Contacts between the two chains:
Residue Q212 in chain B is in contact with residue N4 in chain A (closest heavy-atom distance 3.7 Å).
Residue F27 in chain B is in contact with residue A8 in chain A (closest heavy-atom distance 3.8 Å).
Residue W290 in chain B contacts residue R10 in chain A (closest heavy-atom distance 3.8 Å).
Residue Y136 in chain B contacts residue R10 in chain A (closest heavy-atom distance 4.9 Å).
Residue Y209 in chain B contacts residue Q3 in chain A (closest heavy-atom distance 4.2 Å).
Residue N36 in chain B interacts with residue A12 in chain A (closest heavy-atom distance 3.4 Å).
Residue K184 in chain B is in contact with residue Q3 in chain A (closest heavy-atom distance 2.9 Å).
Residue P347 in chain B is in contact with residue N4 in chain A (closest heavy-atom distance 4.9 Å).
Residue E132 in chain B is in contact with residue R10 in chain A (closest heavy-atom distance 3.0 Å).
Residue F27 in chain B contacts residue I9 in chain A (closest heavy-atom distance 3.6 Å).
Residue P347 in chain B interacts with residue Q3 in chain A (closest heavy-atom distance 3.9 Å).
Residue F349 in chain B contacts residue F2 in chain A (closest heavy-atom distance 4.6 Å).
Residue Q212 in chain B interacts with residue Q3 in chain A (closest heavy-atom distance 2.9 Å).
Residue F27 in chain B contacts residue R10 in chain A (closest heavy-atom distance 3.5 Å).
Residue N140 in chain B is in contact with residue I9 in chain A (closest heavy-atom distance 3.7 Å).
Residue N36 in chain B contacts residue P11 in chain A (closest heavy-atom distance 3.2 Å).
Residue Y291 in chain B is in contact with residue P11 in chain A (closest heavy-atom distance 3.8 Å).
Residue Y136 in chain B interacts with residue P11 in chain A (closest heavy-atom distance 4.0 Å).
Residue F349 in chain B is in contact with residue P11 in chain A (closest heavy-atom distance 3.9 Å).
Residue M37 in chain B contacts residue R10 in chain A (closest heavy-atom distance 3.3 Å).
Residue M134 in chain B is in contact with residue R10 in chain A (closest heavy-atom distance 3.6 Å).
Residue H289 in chain B interacts with residue R10 in chain A (closest heavy-atom distance 3.0 Å).
Residue N36 in chain B interacts with residue A13 in chain A (closest heavy-atom distance 2.5 Å).
Residue Y291 in chain B is in contact with residue A12 in chain A (closest heavy-atom distance 2.7 Å).
Residue F349 in chain B interacts with residue M5 in chain A (closest heavy-atom distance 4.0 Å).
Residue Q33 in chain B is in contact with residue R10 in chain A (closest heavy-atom distance 3.6 Å).
Residue H289 in chain B contacts residue P11 in chain A (closest heavy-atom distance 3.1 Å).
Residue W290 in chain B interacts with residue P11 in chain A (closest heavy-atom distance 4.5 Å).
Residue F348 in chain B interacts with residue Q3 in chain A (closest heavy-atom distance 3.7 Å).
Residue E141 in chain B contacts residue I9 in chain A (closest heavy-atom distance 3.2 Å).
Residue Y28 in chain B is in contact with residue R10 in chain A (closest heavy-atom distance 3.1 Å).
Residue H289 in chain B interacts with residue A12 in chain A (closest heavy-atom distance 4.5 Å).
Residue Q33 in chain B contacts residue P11 in chain A (closest heavy-atom distance 5.0 Å).
Residue Q23 in chain B is in contact with residue P6 in chain A (closest heavy-atom distance 3.1 Å).
Residue Y24 in chain B is in contact with residue I9 in chain A (closest heavy-atom distance 3.6 Å).
Residue Q23 in chain B interacts with residue G7 in chain A (closest heavy-atom distance 3.5 Å).
Residue F349 in chain B contacts residue A8 in chain A (closest heavy-atom distance 3.7 Å).
Residue Y136 in chain B is in contact with residue A8 in chain A (closest heavy-atom distance 4.6 Å).
Residue N346 in chain B interacts with residue P6 in chain A (closest heavy-atom distance 3.8 Å).
Residue F348 in chain B contacts residue F2 in chain A (closest heavy-atom distance 3.9 Å).
Residue Q181 in chain B is in contact with residue Q3 in chain A (closest heavy-atom distance 4.8 Å).
Residue K345 in chain B interacts with residue P6 in chain A (closest heavy-atom distance 4.3 Å).
Residue G135 in chain B interacts with residue R10 in chain A (closest heavy-atom distance 4.6 Å).
Residue K345 in chain B interacts with residue I9 in chain A (closest heavy-atom distance 4.0 Å).
Residue Y28 in chain B interacts with residue I9 in chain A (closest heavy-atom distance 3.6 Å).
Residue P347 in chain B interacts with residue M5 in chain A (closest heavy-atom distance 5.0 Å).
Residue V215 in chain B is in contact with residue P11 in chain A (closest heavy-atom distance 3.9 Å).
Residue F27 in chain B contacts residue G7 in chain A (closest heavy-atom distance 3.4 Å).
Residue Q23 in chain B is in contact with residue I9 in chain A (closest heavy-atom distance 4.6 Å).
Residue E141 in chain B interacts with residue R10 in chain A (closest heavy-atom distance 2.9 Å).
Residue F349 in chain B is in contact with residue R10 in chain A (closest heavy-atom distance 5.0 Å).
Residue Y351 in chain B contacts residue A12 in chain A (closest heavy-atom distance 3.0 Å).
Residue D40 in chain B interacts with residue A13 in chain A (closest heavy-atom distance 4.8 Å).
Residue Y291 in chain B contacts residue A13 in chain A (closest heavy-atom distance 3.6 Å).
Residue H289 in chain B interacts with residue A13 in chain A (closest heavy-atom distance 3.6 Å).
Residue Y136 in chain B is in contact with residue I9 in chain A (closest heavy-atom distance 3.2 Å).
Residue Y351 in chain B interacts with residue P11 in chain A (closest heavy-atom distance 3.5 Å).
Residue N36 in chain B interacts with residue R10 in chain A (closest heavy-atom distance 4.9 Å).

Sequence of chain A:
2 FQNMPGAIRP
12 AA

Sequence of chain B:
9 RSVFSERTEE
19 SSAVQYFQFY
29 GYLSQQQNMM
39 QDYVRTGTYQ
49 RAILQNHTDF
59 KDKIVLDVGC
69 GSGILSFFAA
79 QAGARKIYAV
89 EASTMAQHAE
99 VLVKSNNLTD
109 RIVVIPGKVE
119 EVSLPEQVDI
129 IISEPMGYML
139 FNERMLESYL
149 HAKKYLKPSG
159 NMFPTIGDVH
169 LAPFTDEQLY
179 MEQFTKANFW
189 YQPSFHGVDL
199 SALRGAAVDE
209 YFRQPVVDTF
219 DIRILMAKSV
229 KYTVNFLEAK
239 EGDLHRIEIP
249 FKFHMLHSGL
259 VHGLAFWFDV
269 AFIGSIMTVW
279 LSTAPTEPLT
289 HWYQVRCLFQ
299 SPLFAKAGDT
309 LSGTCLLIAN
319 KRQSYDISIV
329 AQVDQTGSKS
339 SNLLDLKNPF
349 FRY

This data describes a binding interaction between two proteins.